Residue-level contacts at the interface:
Residue W50 in protein 2 contacts residue R85 in protein 1 (closest heavy-atom distance 3.3 Å).
Residue L100 in protein 2 contacts residue L35 in protein 1 (closest heavy-atom distance 3.9 Å).
Residue L67 in protein 2 interacts with residue F68 in protein 1 (closest heavy-atom distance 3.4 Å).
Residue V46 in protein 2 is in contact with residue I89 in protein 1 (closest heavy-atom distance 3.5 Å).
Residue Q71 in protein 2 interacts with residue L64 in protein 1 (closest heavy-atom distance 3.6 Å).
Residue Y9 in protein 2 interacts with residue K128 in protein 1 (closest heavy-atom distance 3.1 Å).
Residue L125 in protein 2 is in contact with residue S17 in protein 1 (closest heavy-atom distance 3.6 Å).
Residue D53 in protein 2 contacts residue V81 in protein 1 (closest heavy-atom distance 3.2 Å).
Residue E132 in protein 2 interacts with residue I6 in protein 1 (closest heavy-atom distance 3.7 Å).
Residue F57 in protein 2 contacts residue R79 in protein 1 (closest heavy-atom distance 3.4 Å).
Residue Y39 in protein 2 contacts residue H93 in protein 1 (closest heavy-atom distance 3.0 Å).
Residue I89 in protein 2 interacts with residue F43 in protein 1 (closest heavy-atom distance 3.7 Å).
Residue I74 in protein 2 is in contact with residue Q60 in protein 1 (closest heavy-atom distance 3.5 Å).
Residue Y39 in protein 2 contacts residue F96 in protein 1 (closest heavy-atom distance 3.4 Å).
Residue I92 in protein 2 interacts with residue Q42 in protein 1 (closest heavy-atom distance 3.4 Å).
Residue R85 in protein 2 is in contact with residue D53 in protein 1 (closest heavy-atom distance 3.2 Å).
Residue Q28 in protein 2 interacts with residue N107 in protein 1 (closest heavy-atom distance 3.5 Å).
Residue I92 in protein 2 is in contact with residue Y39 in protein 1 (closest heavy-atom distance 3.9 Å).
Residue D53 in protein 2 is in contact with residue R85 in protein 1 (closest heavy-atom distance 2.6 Å).
Residue Q60 in protein 2 interacts with residue I74 in protein 1 (closest heavy-atom distance 3.4 Å).
Residue V46 in protein 2 is in contact with residue I92 in protein 1 (closest heavy-atom distance 3.9 Å).
Residue Q49 in protein 2 contacts residue R85 in protein 1 (closest heavy-atom distance 3.1 Å).
Residue I74 in protein 2 contacts residue L64 in protein 1 (closest heavy-atom distance 3.6 Å).
Residue E132 in protein 2 is in contact with residue Y9 in protein 1 (closest heavy-atom distance 3.7 Å).
Residue Q60 in protein 2 interacts with residue Q71 in protein 1 (closest heavy-atom distance 3.3 Å).
Residue F96 in protein 2 is in contact with residue N36 in protein 1 (closest heavy-atom distance 3.1 Å).
Residue V129 in protein 2 contacts residue T10 in protein 1 (closest heavy-atom distance 3.4 Å).
Residue F96 in protein 2 is in contact with residue Y39 in protein 1 (closest heavy-atom distance 3.5 Å).
Residue L35 in protein 2 interacts with residue L100 in protein 1 (closest heavy-atom distance 3.4 Å).
Residue F57 in protein 2 interacts with residue Q82 in protein 1 (closest heavy-atom distance 3.2 Å).
Residue L35 in protein 2 contacts residue S99 in protein 1 (closest heavy-atom distance 3.6 Å).
Residue W50 in protein 2 contacts residue Q82 in protein 1 (closest heavy-atom distance 3.7 Å).
Residue I24 in protein 2 interacts with residue E117 in protein 1 (closest heavy-atom distance 3.6 Å).
Residue F14 in protein 2 contacts residue L125 in protein 1 (closest heavy-atom distance 3.6 Å).
Residue R85 in protein 2 is in contact with residue W50 in protein 1 (closest heavy-atom distance 3.9 Å).
Residue D53 in protein 2 interacts with residue Q82 in protein 1 (closest heavy-atom distance 3.0 Å).
Residue Q60 in protein 2 contacts residue F75 in protein 1 (closest heavy-atom distance 3.6 Å).
Residue K20 in protein 2 is in contact with residue E121 in protein 1 (closest heavy-atom distance 3.3 Å).
Residue Q70 in protein 2 interacts with residue L64 in protein 1 (closest heavy-atom distance 3.7 Å).
Residue L110 in protein 2 is in contact with residue Q28 in protein 1 (closest heavy-atom distance 3.9 Å).
Residue N36 in protein 2 contacts residue F96 in protein 1 (closest heavy-atom distance 3.2 Å).
Residue S13 in protein 2 is in contact with residue L125 in protein 1 (closest heavy-atom distance 3.9 Å).
Residue V81 in protein 2 is in contact with residue D53 in protein 1 (closest heavy-atom distance 3.3 Å).
Residue F57 in protein 2 interacts with residue F75 in protein 1 (closest heavy-atom distance 3.2 Å).
Residue R85 in protein 2 interacts with residue Q49 in protein 1 (closest heavy-atom distance 2.9 Å).
Residue L110 in protein 2 is in contact with residue I24 in protein 1 (closest heavy-atom distance 3.7 Å).
Residue I21 in protein 2 interacts with residue L118 in protein 1 (closest heavy-atom distance 3.6 Å).
Residue L125 in protein 2 contacts residue S13 in protein 1 (closest heavy-atom distance 3.3 Å).
Residue S17 in protein 2 is in contact with residue E121 in protein 1 (closest heavy-atom distance 3.2 Å).
Residue N107 in protein 2 contacts residue Q28 in protein 1 (closest heavy-atom distance 3.2 Å).
Residue Y39 in protein 2 is in contact with residue I92 in protein 1 (closest heavy-atom distance 3.5 Å).
Residue L67 in protein 2 interacts with residue L67 in protein 1 (closest heavy-atom distance 3.8 Å).
Residue S17 in protein 2 interacts with residue L125 in protein 1 (closest heavy-atom distance 3.6 Å).
Residue S78 in protein 2 is in contact with residue F57 in protein 1 (closest heavy-atom distance 3.5 Å).
Residue F14 in protein 2 is in contact with residue V129 in protein 1 (closest heavy-atom distance 3.9 Å).
Residue F57 in protein 2 contacts residue S78 in protein 1 (closest heavy-atom distance 3.1 Å).
Residue H93 in protein 2 is in contact with residue Y39 in protein 1 (closest heavy-atom distance 2.8 Å).
Residue S99 in protein 2 contacts residue L35 in protein 1 (closest heavy-atom distance 3.5 Å).
Residue L64 in protein 2 is in contact with residue Q71 in protein 1 (closest heavy-atom distance 3.5 Å).
Residue L118 in protein 2 interacts with residue I21 in protein 1 (closest heavy-atom distance 3.5 Å).

Sequence of protein 2:
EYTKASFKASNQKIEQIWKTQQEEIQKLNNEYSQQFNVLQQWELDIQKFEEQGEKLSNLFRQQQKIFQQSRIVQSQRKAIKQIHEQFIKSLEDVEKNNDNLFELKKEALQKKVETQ

Sequence of protein 1:
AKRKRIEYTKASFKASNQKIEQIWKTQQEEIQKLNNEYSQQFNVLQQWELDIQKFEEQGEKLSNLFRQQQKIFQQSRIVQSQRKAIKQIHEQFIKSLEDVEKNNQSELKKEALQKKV

This data describes a binding interaction between two proteins.